Sequence of the second protein:
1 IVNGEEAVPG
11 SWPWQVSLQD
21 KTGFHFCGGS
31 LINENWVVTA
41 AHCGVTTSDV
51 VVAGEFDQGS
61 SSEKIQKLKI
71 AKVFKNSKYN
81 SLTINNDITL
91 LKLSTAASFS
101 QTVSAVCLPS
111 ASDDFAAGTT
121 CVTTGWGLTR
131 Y

This data describes a binding interaction between two proteins.

Sequence of the first protein:
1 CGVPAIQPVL

Residue-level contacts at the interface:
Residue V8 in the second protein is in contact with residue I6 in the first protein (closest heavy-atom distance 3.8 Å).
Residue A105 in the second protein interacts with residue C1 in the first protein (closest heavy-atom distance 3.4 Å).
Residue S11 in the second protein interacts with residue P8 in the first protein (closest heavy-atom distance 3.6 Å).
Residue S11 in the second protein is in contact with residue V9 in the first protein (closest heavy-atom distance 5.0 Å).
Residue V106 in the second protein is in contact with residue C1 in the first protein (closest heavy-atom distance 3.6 Å).
Residue W14 in the second protein is in contact with residue V3 in the first protein (closest heavy-atom distance 4.4 Å).
Residue E5 in the second protein contacts residue V9 in the first protein (closest heavy-atom distance 4.0 Å).
Residue L108 in the second protein interacts with residue C1 in the first protein (closest heavy-atom distance 4.9 Å).
Residue V8 in the second protein contacts residue V9 in the first protein (closest heavy-atom distance 3.8 Å).
Residue W12 in the second protein contacts residue L10 in the first protein (closest heavy-atom distance 4.0 Å).
Residue T102 in the second protein contacts residue I6 in the first protein (closest heavy-atom distance 3.8 Å).
Residue P9 in the second protein is in contact with residue I6 in the first protein (closest heavy-atom distance 3.7 Å).
Residue Q101 in the second protein interacts with residue I6 in the first protein (closest heavy-atom distance 4.4 Å).
Residue V8 in the second protein is in contact with residue P8 in the first protein (closest heavy-atom distance 4.8 Å).
Residue A105 in the second protein is in contact with residue G2 in the first protein (closest heavy-atom distance 2.9 Å).
Residue C107 in the second protein is in contact with residue G2 in the first protein (closest heavy-atom distance 3.5 Å).
Residue W12 in the second protein is in contact with residue P8 in the first protein (closest heavy-atom distance 3.4 Å).
Residue V106 in the second protein interacts with residue G2 in the first protein (closest heavy-atom distance 4.2 Å).
Residue S11 in the second protein interacts with residue Q7 in the first protein (closest heavy-atom distance 3.9 Å).
Residue V122 in the second protein is in contact with residue L10 in the first protein (closest heavy-atom distance 3.8 Å).
Residue C107 in the second protein is in contact with residue C1 in the first protein (closest heavy-atom distance 2.1 Å).
Residue A105 in the second protein is in contact with residue V3 in the first protein (closest heavy-atom distance 5.0 Å).
Residue Q101 in the second protein is in contact with residue A5 in the first protein (closest heavy-atom distance 3.6 Å).
Residue W14 in the second protein interacts with residue P4 in the first protein (closest heavy-atom distance 3.6 Å).
Residue P13 in the second protein is in contact with residue P4 in the first protein (closest heavy-atom distance 3.7 Å).
Residue V8 in the second protein interacts with residue Q7 in the first protein (closest heavy-atom distance 4.3 Å).
Residue G10 in the second protein is in contact with residue I6 in the first protein (closest heavy-atom distance 4.0 Å).
Residue S11 in the second protein is in contact with residue I6 in the first protein (closest heavy-atom distance 3.2 Å).
Residue S104 in the second protein contacts residue P4 in the first protein (closest heavy-atom distance 5.0 Å).
Residue E5 in the second protein is in contact with residue L10 in the first protein (closest heavy-atom distance 3.4 Å).
Residue S11 in the second protein contacts residue P4 in the first protein (closest heavy-atom distance 3.5 Å).
Residue W14 in the second protein is in contact with residue G2 in the first protein (closest heavy-atom distance 3.9 Å).